Contacts between the two chains:
Residue R38 in chain B contacts residue E57 in chain A (closest heavy-atom distance 2.7 Å).
Residue T44 in chain B is in contact with residue T62 in chain A (closest heavy-atom distance 3.3 Å).
Residue E37 in chain B contacts residue K59 in chain A (closest heavy-atom distance 2.5 Å).
Residue K36 in chain B interacts with residue I54 in chain A (closest heavy-atom distance 2.5 Å).
Residue T44 in chain B is in contact with residue V61 in chain A (closest heavy-atom distance 3.3 Å).
Residue E33 in chain B interacts with residue D56 in chain A (closest heavy-atom distance 2.7 Å).
Residue K21 in chain B is in contact with residue L39 in chain A (closest heavy-atom distance 3.3 Å).
Residue D52 in chain B interacts with residue W72 in chain A (closest heavy-atom distance 2.9 Å).
Residue T44 in chain B contacts residue K65 in chain A (closest heavy-atom distance 3.3 Å).
Residue L32 in chain B contacts residue E48 in chain A (closest heavy-atom distance 3.5 Å).
Residue E37 in chain B is in contact with residue E57 in chain A (closest heavy-atom distance 2.5 Å).
Residue K21 in chain B is in contact with residue A43 in chain A (closest heavy-atom distance 3.1 Å).
Residue Y20 in chain B is in contact with residue A43 in chain A (closest heavy-atom distance 3.3 Å).
Residue V39 in chain B interacts with residue Q58 in chain A (closest heavy-atom distance 2.6 Å).
Residue E37 in chain B contacts residue D56 in chain A (closest heavy-atom distance 2.5 Å).
Residue N40 in chain B interacts with residue V61 in chain A (closest heavy-atom distance 3.7 Å).
Residue R38 in chain B interacts with residue V61 in chain A (closest heavy-atom distance 3.6 Å).
Residue R38 in chain B interacts with residue K59 in chain A (closest heavy-atom distance 3.8 Å).
Residue E37 in chain B contacts residue Q58 in chain A (closest heavy-atom distance 2.4 Å).
Residue M55 in chain B contacts residue W72 in chain A (closest heavy-atom distance 3.8 Å).
Residue E37 in chain B interacts with residue K55 in chain A (closest heavy-atom distance 2.8 Å).
Residue E19 in chain B contacts residue K46 in chain A (closest heavy-atom distance 2.9 Å).
Residue M23 in chain B is in contact with residue L42 in chain A (closest heavy-atom distance 3.8 Å).
Residue Y20 in chain B interacts with residue K46 in chain A (closest heavy-atom distance 2.8 Å).
Residue L35 in chain B interacts with residue R53 in chain A (closest heavy-atom distance 2.7 Å).
Residue Y20 in chain B is in contact with residue L50 in chain A (closest heavy-atom distance 3.5 Å).
Residue Y48 in chain B is in contact with residue W72 in chain A (closest heavy-atom distance 3.8 Å).
Residue E37 in chain B interacts with residue V61 in chain A (closest heavy-atom distance 3.2 Å).
Residue T31 in chain B is in contact with residue R53 in chain A (closest heavy-atom distance 2.3 Å).
Residue Y20 in chain B interacts with residue R47 in chain A (closest heavy-atom distance 2.6 Å).
Residue K36 in chain B is in contact with residue E57 in chain A (closest heavy-atom distance 2.6 Å).
Residue K36 in chain B interacts with residue R53 in chain A (closest heavy-atom distance 3.3 Å).
Residue L32 in chain B interacts with residue R53 in chain A (closest heavy-atom distance 2.8 Å).
Residue E37 in chain B interacts with residue V60 in chain A (closest heavy-atom distance 2.7 Å).
Residue E33 in chain B interacts with residue E57 in chain A (closest heavy-atom distance 3.1 Å).
Residue K36 in chain B contacts residue K55 in chain A (closest heavy-atom distance 2.6 Å).
Residue K34 in chain B contacts residue E57 in chain A (closest heavy-atom distance 2.7 Å).
Residue V39 in chain B contacts residue E57 in chain A (closest heavy-atom distance 3.2 Å).
Residue E41 in chain B interacts with residue V61 in chain A (closest heavy-atom distance 3.1 Å).
Residue K36 in chain B contacts residue A52 in chain A (closest heavy-atom distance 3.0 Å).
Residue S22 in chain B is in contact with residue A43 in chain A (closest heavy-atom distance 3.3 Å).
Residue K36 in chain B is in contact with residue V60 in chain A (closest heavy-atom distance 3.7 Å).
Residue L28 in chain B contacts residue K46 in chain A (closest heavy-atom distance 3.1 Å).
Residue M23 in chain B contacts residue A43 in chain A (closest heavy-atom distance 3.9 Å).
Residue K36 in chain B interacts with residue D56 in chain A (closest heavy-atom distance 2.8 Å).
Residue N47 in chain B contacts residue K65 in chain A (closest heavy-atom distance 3.9 Å).
Residue Y48 in chain B is in contact with residue I69 in chain A (closest heavy-atom distance 3.4 Å).
Residue N40 in chain B contacts residue V60 in chain A (closest heavy-atom distance 3.9 Å).
Residue N40 in chain B interacts with residue Q58 in chain A (closest heavy-atom distance 2.2 Å).
Residue S22 in chain B contacts residue K46 in chain A (closest heavy-atom distance 3.0 Å).
Residue L35 in chain B interacts with residue E57 in chain A (closest heavy-atom distance 3.1 Å).
Residue K21 in chain B interacts with residue R47 in chain A (closest heavy-atom distance 3.9 Å).
Residue K36 in chain B contacts residue K59 in chain A (closest heavy-atom distance 2.2 Å).
Residue N40 in chain B contacts residue K59 in chain A (closest heavy-atom distance 2.2 Å).
Residue R38 in chain B is in contact with residue Q58 in chain A (closest heavy-atom distance 2.7 Å).
Residue L35 in chain B is in contact with residue Q58 in chain A (closest heavy-atom distance 2.5 Å).
Residue K21 in chain B interacts with residue K46 in chain A (closest heavy-atom distance 3.8 Å).
Residue L32 in chain B contacts residue G49 in chain A (closest heavy-atom distance 3.1 Å).
Residue L28 in chain B contacts residue M45 in chain A (closest heavy-atom distance 3.9 Å).
Residue K36 in chain B is in contact with residue Q58 in chain A (closest heavy-atom distance 2.5 Å).

The following describes two proteins that form a bound complex.

Sequence of chain A:
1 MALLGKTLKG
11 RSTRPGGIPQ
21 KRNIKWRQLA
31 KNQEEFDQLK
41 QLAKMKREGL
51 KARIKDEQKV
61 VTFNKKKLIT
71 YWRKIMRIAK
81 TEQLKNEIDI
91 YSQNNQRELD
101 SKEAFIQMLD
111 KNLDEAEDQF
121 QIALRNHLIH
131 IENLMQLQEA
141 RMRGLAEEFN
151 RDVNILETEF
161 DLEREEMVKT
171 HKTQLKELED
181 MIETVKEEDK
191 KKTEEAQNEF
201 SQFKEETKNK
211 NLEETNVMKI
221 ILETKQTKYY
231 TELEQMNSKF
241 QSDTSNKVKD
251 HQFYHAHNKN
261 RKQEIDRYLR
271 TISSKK

Sequence of chain B:
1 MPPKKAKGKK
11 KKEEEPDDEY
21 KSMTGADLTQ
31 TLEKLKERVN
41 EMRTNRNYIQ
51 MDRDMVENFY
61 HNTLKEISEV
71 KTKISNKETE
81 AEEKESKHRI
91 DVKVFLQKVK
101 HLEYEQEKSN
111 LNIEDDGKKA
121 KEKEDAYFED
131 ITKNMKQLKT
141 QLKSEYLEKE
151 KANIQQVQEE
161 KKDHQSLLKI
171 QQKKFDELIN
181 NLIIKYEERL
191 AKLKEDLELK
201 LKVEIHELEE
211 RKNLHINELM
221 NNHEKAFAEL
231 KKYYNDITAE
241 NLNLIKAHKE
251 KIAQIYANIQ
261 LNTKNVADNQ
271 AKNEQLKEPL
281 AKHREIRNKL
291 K